Sequence of protein 2:
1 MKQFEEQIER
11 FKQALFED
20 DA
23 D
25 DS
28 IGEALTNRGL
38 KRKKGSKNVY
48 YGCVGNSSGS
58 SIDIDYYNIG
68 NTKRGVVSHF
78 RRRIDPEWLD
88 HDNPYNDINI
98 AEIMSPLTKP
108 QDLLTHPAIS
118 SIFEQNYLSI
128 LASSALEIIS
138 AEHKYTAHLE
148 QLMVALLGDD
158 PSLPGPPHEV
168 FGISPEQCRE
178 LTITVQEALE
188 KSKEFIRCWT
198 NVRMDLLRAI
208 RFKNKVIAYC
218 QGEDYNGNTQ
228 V

Sequence of protein 1:
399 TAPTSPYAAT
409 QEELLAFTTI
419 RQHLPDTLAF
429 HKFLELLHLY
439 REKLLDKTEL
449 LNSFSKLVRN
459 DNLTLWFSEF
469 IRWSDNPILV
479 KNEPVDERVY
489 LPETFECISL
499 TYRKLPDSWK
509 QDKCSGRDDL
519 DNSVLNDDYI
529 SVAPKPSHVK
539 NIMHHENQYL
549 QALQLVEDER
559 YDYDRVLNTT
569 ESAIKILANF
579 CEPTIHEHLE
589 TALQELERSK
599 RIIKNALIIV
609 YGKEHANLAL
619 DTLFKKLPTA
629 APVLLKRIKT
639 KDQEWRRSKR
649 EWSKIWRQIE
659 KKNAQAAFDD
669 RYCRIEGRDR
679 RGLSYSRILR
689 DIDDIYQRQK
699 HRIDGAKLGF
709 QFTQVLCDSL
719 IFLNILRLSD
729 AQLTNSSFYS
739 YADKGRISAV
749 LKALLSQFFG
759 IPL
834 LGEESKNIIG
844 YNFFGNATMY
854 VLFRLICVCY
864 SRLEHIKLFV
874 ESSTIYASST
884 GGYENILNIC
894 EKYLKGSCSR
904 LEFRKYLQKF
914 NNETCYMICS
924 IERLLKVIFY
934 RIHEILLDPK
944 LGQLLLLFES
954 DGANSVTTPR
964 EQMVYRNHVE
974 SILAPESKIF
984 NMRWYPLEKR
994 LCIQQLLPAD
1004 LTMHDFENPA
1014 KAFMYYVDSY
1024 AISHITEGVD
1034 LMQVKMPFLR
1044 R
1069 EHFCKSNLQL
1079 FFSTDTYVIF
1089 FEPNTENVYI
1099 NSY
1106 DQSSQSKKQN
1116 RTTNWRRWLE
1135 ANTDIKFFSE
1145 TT

This data describes a binding interaction between two proteins.

Interface contacts:
Residue R678 in protein 1 interacts with residue W85 in protein 2 (closest heavy-atom distance 3.5 Å).
Residue R903 in protein 1 is in contact with residue H88 in protein 2 (closest heavy-atom distance 3.4 Å).
Residue E674 in protein 1 is in contact with residue D89 in protein 2 (closest heavy-atom distance 3.6 Å).
Residue K929 in protein 1 contacts residue P83 in protein 2 (closest heavy-atom distance 3.0 Å).
Residue K660 in protein 1 contacts residue D94 in protein 2 (closest heavy-atom distance 3.7 Å).
Residue A407 in protein 1 is in contact with residue I8 in protein 2 (closest heavy-atom distance 3.4 Å).
Residue Y405 in protein 1 is in contact with residue K12 in protein 2 (closest heavy-atom distance 3.2 Å).
Residue H543 in protein 1 is in contact with residue E30 in protein 2 (closest heavy-atom distance 3.5 Å).
Residue S403 in protein 1 interacts with residue E9 in protein 2 (closest heavy-atom distance 3.2 Å).
Residue E411 in protein 1 is in contact with residue K12 in protein 2 (closest heavy-atom distance 3.7 Å).
Residue T402 in protein 1 contacts residue Y64 in protein 2 (closest heavy-atom distance 3.7 Å).
Residue L553 in protein 1 contacts residue Y92 in protein 2 (closest heavy-atom distance 3.6 Å).
Residue Y438 in protein 1 is in contact with residue F11 in protein 2 (closest heavy-atom distance 3.5 Å).
Residue K652 in protein 1 interacts with residue A115 in protein 2 (closest heavy-atom distance 3.6 Å).
Residue F415 in protein 1 contacts residue I8 in protein 2 (closest heavy-atom distance 3.7 Å).
Residue L412 in protein 1 contacts residue F4 in protein 2 (closest heavy-atom distance 3.6 Å).
Residue H542 in protein 1 is in contact with residue E30 in protein 2 (closest heavy-atom distance 3.7 Å).
Residue F428 in protein 1 is in contact with residue F4 in protein 2 (closest heavy-atom distance 3.5 Å).
Residue P404 in protein 1 is in contact with residue Y63 in protein 2 (closest heavy-atom distance 3.6 Å).
Residue M541 in protein 1 is in contact with residue E30 in protein 2 (closest heavy-atom distance 3.2 Å).
Residue Q656 in protein 1 is in contact with residue I100 in protein 2 (closest heavy-atom distance 3.6 Å).
Residue E649 in protein 1 contacts residue M101 in protein 2 (closest heavy-atom distance 3.5 Å).
Residue A407 in protein 1 interacts with residue E9 in protein 2 (closest heavy-atom distance 3.9 Å).
Residue F468 in protein 1 is in contact with residue F11 in protein 2 (closest heavy-atom distance 3.2 Å).
Residue M541 in protein 1 interacts with residue G29 in protein 2 (closest heavy-atom distance 3.2 Å).
Residue S535 in protein 1 contacts residue R35 in protein 2 (closest heavy-atom distance 3.8 Å).
Residue E674 in protein 1 is in contact with residue H88 in protein 2 (closest heavy-atom distance 3.4 Å).
Residue R678 in protein 1 is in contact with residue D89 in protein 2 (closest heavy-atom distance 3.6 Å).
Residue K533 in protein 1 contacts residue Y48 in protein 2 (closest heavy-atom distance 3.4 Å).
Residue I540 in protein 1 is in contact with residue K40 in protein 2 (closest heavy-atom distance 3.6 Å).
Residue T402 in protein 1 is in contact with residue N65 in protein 2 (closest heavy-atom distance 3.2 Å).
Residue K652 in protein 1 contacts residue M101 in protein 2 (closest heavy-atom distance 3.6 Å).
Residue L435 in protein 1 contacts residue F11 in protein 2 (closest heavy-atom distance 2.4 Å).
Residue R934 in protein 1 contacts residue P83 in protein 2 (closest heavy-atom distance 3.4 Å).
Residue V930 in protein 1 interacts with residue P83 in protein 2 (closest heavy-atom distance 3.6 Å).
Residue R439 in protein 1 is in contact with residue R10 in protein 2 (closest heavy-atom distance 3.3 Å).
Residue R926 in protein 1 interacts with residue D89 in protein 2 (closest heavy-atom distance 2.5 Å).
Residue Q546 in protein 1 interacts with residue P91 in protein 2 (closest heavy-atom distance 3.2 Å).
Residue N661 in protein 1 interacts with residue P91 in protein 2 (closest heavy-atom distance 3.4 Å).
Residue A406 in protein 1 is in contact with residue K12 in protein 2 (closest heavy-atom distance 3.3 Å).
Residue A406 in protein 1 interacts with residue E9 in protein 2 (closest heavy-atom distance 3.8 Å).
Residue R926 in protein 1 interacts with residue L86 in protein 2 (closest heavy-atom distance 3.5 Å).
Residue I657 in protein 1 is in contact with residue I95 in protein 2 (closest heavy-atom distance 3.5 Å).
Residue I653 in protein 1 contacts residue I100 in protein 2 (closest heavy-atom distance 3.8 Å).
Residue Q549 in protein 1 is in contact with residue S58 in protein 2 (closest heavy-atom distance 3.4 Å).
Residue K929 in protein 1 contacts residue L86 in protein 2 (closest heavy-atom distance 3.6 Å).
Residue P534 in protein 1 is in contact with residue Y48 in protein 2 (closest heavy-atom distance 2.8 Å).
Residue F468 in protein 1 interacts with residue L15 in protein 2 (closest heavy-atom distance 3.5 Å).
Residue Q546 in protein 1 is in contact with residue D89 in protein 2 (closest heavy-atom distance 2.7 Å).
Residue Y405 in protein 1 interacts with residue Q13 in protein 2 (closest heavy-atom distance 2.2 Å).
Residue Y438 in protein 1 interacts with residue L15 in protein 2 (closest heavy-atom distance 3.8 Å).
Residue L412 in protein 1 interacts with residue E5 in protein 2 (closest heavy-atom distance 3.2 Å).
Residue R926 in protein 1 interacts with residue E84 in protein 2 (closest heavy-atom distance 3.1 Å).
Residue P401 in protein 1 interacts with residue I66 in protein 2 (closest heavy-atom distance 3.5 Å).
Residue Y547 in protein 1 interacts with residue H88 in protein 2 (closest heavy-atom distance 2.5 Å).
Residue R439 in protein 1 contacts residue Q7 in protein 2 (closest heavy-atom distance 3.2 Å).
Residue Y405 in protein 1 is in contact with residue F16 in protein 2 (closest heavy-atom distance 2.9 Å).
Residue L412 in protein 1 interacts with residue I8 in protein 2 (closest heavy-atom distance 3.4 Å).
Residue R470 in protein 1 interacts with residue L15 in protein 2 (closest heavy-atom distance 3.0 Å).
Residue K929 in protein 1 contacts residue D82 in protein 2 (closest heavy-atom distance 3.2 Å).